These two protein chains interact to form a complex.

Sequence of the first protein:
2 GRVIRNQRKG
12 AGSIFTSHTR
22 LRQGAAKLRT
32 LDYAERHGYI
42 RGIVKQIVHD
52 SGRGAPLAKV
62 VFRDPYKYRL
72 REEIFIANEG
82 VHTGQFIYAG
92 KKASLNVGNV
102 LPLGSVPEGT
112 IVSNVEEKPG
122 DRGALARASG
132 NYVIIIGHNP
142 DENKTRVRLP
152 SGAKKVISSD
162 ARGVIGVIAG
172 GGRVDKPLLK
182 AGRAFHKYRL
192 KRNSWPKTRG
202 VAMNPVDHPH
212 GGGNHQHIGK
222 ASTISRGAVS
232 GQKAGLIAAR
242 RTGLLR

Sequence of the second protein:
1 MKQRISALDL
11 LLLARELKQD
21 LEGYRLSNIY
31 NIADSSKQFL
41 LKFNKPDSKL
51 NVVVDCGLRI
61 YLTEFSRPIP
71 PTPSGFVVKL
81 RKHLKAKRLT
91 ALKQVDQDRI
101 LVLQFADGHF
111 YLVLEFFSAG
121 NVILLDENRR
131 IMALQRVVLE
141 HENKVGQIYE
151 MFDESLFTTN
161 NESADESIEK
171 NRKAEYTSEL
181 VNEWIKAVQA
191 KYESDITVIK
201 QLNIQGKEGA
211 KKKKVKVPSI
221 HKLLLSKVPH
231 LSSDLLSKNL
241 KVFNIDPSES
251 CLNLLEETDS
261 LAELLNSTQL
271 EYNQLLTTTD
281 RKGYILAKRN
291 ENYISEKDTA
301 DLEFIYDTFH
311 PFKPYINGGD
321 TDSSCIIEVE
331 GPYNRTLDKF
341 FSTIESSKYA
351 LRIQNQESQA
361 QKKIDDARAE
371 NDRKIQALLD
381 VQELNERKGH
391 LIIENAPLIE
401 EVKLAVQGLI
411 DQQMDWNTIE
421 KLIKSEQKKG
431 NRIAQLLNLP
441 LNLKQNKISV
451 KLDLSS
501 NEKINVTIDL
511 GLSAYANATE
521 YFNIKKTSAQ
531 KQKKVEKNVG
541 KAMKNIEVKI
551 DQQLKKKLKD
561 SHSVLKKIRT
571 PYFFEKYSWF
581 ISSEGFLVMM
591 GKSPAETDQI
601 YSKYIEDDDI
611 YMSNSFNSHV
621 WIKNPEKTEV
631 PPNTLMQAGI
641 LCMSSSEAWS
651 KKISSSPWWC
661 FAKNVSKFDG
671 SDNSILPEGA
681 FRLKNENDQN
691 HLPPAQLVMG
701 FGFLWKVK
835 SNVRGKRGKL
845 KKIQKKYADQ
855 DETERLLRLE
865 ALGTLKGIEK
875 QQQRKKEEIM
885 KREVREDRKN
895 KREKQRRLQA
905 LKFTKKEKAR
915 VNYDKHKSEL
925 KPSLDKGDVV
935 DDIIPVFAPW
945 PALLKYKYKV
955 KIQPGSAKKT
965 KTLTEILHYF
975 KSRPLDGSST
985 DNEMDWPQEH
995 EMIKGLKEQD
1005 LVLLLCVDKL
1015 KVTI

Residue-level contacts at the interface:
Residue E858 in the second protein is in contact with residue A154 in the first protein (closest heavy-atom distance 4.6 Å).
Residue L866 in the second protein interacts with residue R241 in the first protein (closest heavy-atom distance 3.9 Å).
Residue D853 in the second protein is in contact with residue K155 in the first protein (closest heavy-atom distance 3.8 Å).
Residue D853 in the second protein is in contact with residue K156 in the first protein (closest heavy-atom distance 4.9 Å).
Residue D855 in the second protein contacts residue K155 in the first protein (closest heavy-atom distance 3.5 Å).
Residue D853 in the second protein contacts residue V157 in the first protein (closest heavy-atom distance 3.8 Å).
Residue E858 in the second protein interacts with residue G153 in the first protein (closest heavy-atom distance 4.0 Å).
Residue E858 in the second protein is in contact with residue K155 in the first protein (closest heavy-atom distance 3.3 Å).
Residue D855 in the second protein contacts residue R147 in the first protein (closest heavy-atom distance 3.0 Å).